Sequence of chain B:
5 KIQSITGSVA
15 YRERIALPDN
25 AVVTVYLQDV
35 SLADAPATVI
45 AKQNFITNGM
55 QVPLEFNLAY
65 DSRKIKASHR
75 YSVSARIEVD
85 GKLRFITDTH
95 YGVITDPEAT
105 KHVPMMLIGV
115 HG

Sequence of chain A:
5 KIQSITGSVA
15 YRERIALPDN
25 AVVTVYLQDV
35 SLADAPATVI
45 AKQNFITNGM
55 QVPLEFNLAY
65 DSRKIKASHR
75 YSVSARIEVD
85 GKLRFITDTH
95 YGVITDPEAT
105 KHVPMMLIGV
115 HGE

Interface contacts:
Residue Y64 in chain A contacts residue M54 in chain B (closest heavy-atom distance 3.7 Å).
Residue N61 in chain A interacts with residue N61 in chain B (closest heavy-atom distance 4.0 Å).
Residue I6 in chain A contacts residue Q55 in chain B (closest heavy-atom distance 4.2 Å).
Residue G53 in chain A contacts residue D65 in chain B (closest heavy-atom distance 3.5 Å).
Residue L58 in chain A interacts with residue I6 in chain B (closest heavy-atom distance 4.4 Å).
Residue N52 in chain A is in contact with residue I44 in chain B (closest heavy-atom distance 2.8 Å).
Residue K46 in chain A interacts with residue N48 in chain B (closest heavy-atom distance 4.1 Å).
Residue F49 in chain A interacts with residue K46 in chain B (closest heavy-atom distance 3.2 Å).
Residue K68 in chain A contacts residue N52 in chain B (closest heavy-atom distance 3.3 Å).
Residue A45 in chain A contacts residue I50 in chain B (closest heavy-atom distance 4.4 Å).
Residue Q47 in chain A interacts with residue Q47 in chain B (closest heavy-atom distance 2.8 Å).
Residue D65 in chain A is in contact with residue G53 in chain B (closest heavy-atom distance 3.4 Å).
Residue D65 in chain A contacts residue T51 in chain B (closest heavy-atom distance 4.9 Å).
Residue N52 in chain A contacts residue K68 in chain B (closest heavy-atom distance 3.4 Å).
Residue I6 in chain A is in contact with residue L58 in chain B (closest heavy-atom distance 4.2 Å).
Residue I50 in chain A is in contact with residue V43 in chain B (closest heavy-atom distance 4.1 Å).
Residue G53 in chain A contacts residue K68 in chain B (closest heavy-atom distance 3.8 Å).
Residue N52 in chain A contacts residue V43 in chain B (closest heavy-atom distance 3.2 Å).
Residue A63 in chain A contacts residue M54 in chain B (closest heavy-atom distance 3.7 Å).
Residue I50 in chain A interacts with residue A45 in chain B (closest heavy-atom distance 4.2 Å).
Residue N48 in chain A is in contact with residue K46 in chain B (closest heavy-atom distance 4.2 Å).
Residue M54 in chain A is in contact with residue Y64 in chain B (closest heavy-atom distance 3.7 Å).
Residue R67 in chain A interacts with residue G53 in chain B (closest heavy-atom distance 3.1 Å).
Residue Q47 in chain A interacts with residue N61 in chain B (closest heavy-atom distance 4.3 Å).
Residue M54 in chain A interacts with residue I6 in chain B (closest heavy-atom distance 4.0 Å).
Residue K46 in chain A is in contact with residue I50 in chain B (closest heavy-atom distance 3.4 Å).
Residue S8 in chain A contacts residue E59 in chain B (closest heavy-atom distance 4.6 Å).
Residue N48 in chain A is in contact with residue Q47 in chain B (closest heavy-atom distance 3.1 Å).
Residue I6 in chain A contacts residue M54 in chain B (closest heavy-atom distance 4.0 Å).
Residue Q55 in chain A is in contact with residue R67 in chain B (closest heavy-atom distance 4.7 Å).
Residue I50 in chain A interacts with residue K46 in chain B (closest heavy-atom distance 3.2 Å).
Residue N52 in chain A interacts with residue A45 in chain B (closest heavy-atom distance 4.5 Å).
Residue A45 in chain A contacts residue N52 in chain B (closest heavy-atom distance 4.8 Å).
Residue Q47 in chain A interacts with residue N48 in chain B (closest heavy-atom distance 3.3 Å).
Residue D65 in chain A is in contact with residue M54 in chain B (closest heavy-atom distance 3.6 Å).
Residue G53 in chain A contacts residue R67 in chain B (closest heavy-atom distance 3.0 Å).
Residue P57 in chain A interacts with residue I6 in chain B (closest heavy-atom distance 3.6 Å).
Residue E59 in chain A interacts with residue S8 in chain B (closest heavy-atom distance 4.5 Å).
Residue K68 in chain A is in contact with residue G53 in chain B (closest heavy-atom distance 3.7 Å).
Residue M54 in chain A interacts with residue D65 in chain B (closest heavy-atom distance 3.7 Å).
Residue Q47 in chain A contacts residue F49 in chain B (closest heavy-atom distance 4.3 Å).
Residue K46 in chain A contacts residue F49 in chain B (closest heavy-atom distance 3.3 Å).
Residue K68 in chain A is in contact with residue D23 in chain B (closest heavy-atom distance 4.7 Å).
Residue D65 in chain A is in contact with residue N52 in chain B (closest heavy-atom distance 3.7 Å).
Residue I6 in chain A contacts residue P57 in chain B (closest heavy-atom distance 3.6 Å).
Residue N48 in chain A is in contact with residue N48 in chain B (closest heavy-atom distance 2.4 Å).
Residue V43 in chain A interacts with residue I50 in chain B (closest heavy-atom distance 3.6 Å).
Residue Q55 in chain A is in contact with residue I6 in chain B (closest heavy-atom distance 4.0 Å).
Residue D23 in chain A interacts with residue K68 in chain B (closest heavy-atom distance 4.1 Å).
Residue I44 in chain A interacts with residue I50 in chain B (closest heavy-atom distance 4.7 Å).
Residue M54 in chain A contacts residue A63 in chain B (closest heavy-atom distance 3.8 Å).
Residue F49 in chain A interacts with residue Q47 in chain B (closest heavy-atom distance 3.9 Å).
Residue N52 in chain A interacts with residue D65 in chain B (closest heavy-atom distance 3.8 Å).
Residue E59 in chain A interacts with residue A63 in chain B (closest heavy-atom distance 4.8 Å).
Residue I44 in chain A is in contact with residue N52 in chain B (closest heavy-atom distance 2.8 Å).
Residue A63 in chain A contacts residue E59 in chain B (closest heavy-atom distance 4.7 Å).
Residue I50 in chain A contacts residue I44 in chain B (closest heavy-atom distance 4.7 Å).
Residue V43 in chain A contacts residue N52 in chain B (closest heavy-atom distance 3.7 Å).
Residue E59 in chain A interacts with residue I6 in chain B (closest heavy-atom distance 3.6 Å).
Residue I6 in chain A contacts residue E59 in chain B (closest heavy-atom distance 3.6 Å).

The following describes two proteins that form a bound complex.